Interface contacts:
Residue A959 in protein 2 interacts with residue I755 in protein 1 (closest heavy-atom distance 4.4 Å).
Residue E962 in protein 2 contacts residue R756 in protein 1 (closest heavy-atom distance 4.4 Å).
Residue A959 in protein 2 is in contact with residue R756 in protein 1 (closest heavy-atom distance 3.7 Å).
Residue M956 in protein 2 interacts with residue I755 in protein 1 (closest heavy-atom distance 3.8 Å).
Residue R960 in protein 2 is in contact with residue I755 in protein 1 (closest heavy-atom distance 3.9 Å).
Residue A959 in protein 2 interacts with residue A759 in protein 1 (closest heavy-atom distance 4.7 Å).
Residue R960 in protein 2 contacts residue E762 in protein 1 (closest heavy-atom distance 4.6 Å).
Residue R978 in protein 2 contacts residue R756 in protein 1 (closest heavy-atom distance 3.3 Å).
Residue R960 in protein 2 contacts residue A759 in protein 1 (closest heavy-atom distance 3.7 Å).

The following describes two proteins that form a bound complex.

Sequence of protein 2:
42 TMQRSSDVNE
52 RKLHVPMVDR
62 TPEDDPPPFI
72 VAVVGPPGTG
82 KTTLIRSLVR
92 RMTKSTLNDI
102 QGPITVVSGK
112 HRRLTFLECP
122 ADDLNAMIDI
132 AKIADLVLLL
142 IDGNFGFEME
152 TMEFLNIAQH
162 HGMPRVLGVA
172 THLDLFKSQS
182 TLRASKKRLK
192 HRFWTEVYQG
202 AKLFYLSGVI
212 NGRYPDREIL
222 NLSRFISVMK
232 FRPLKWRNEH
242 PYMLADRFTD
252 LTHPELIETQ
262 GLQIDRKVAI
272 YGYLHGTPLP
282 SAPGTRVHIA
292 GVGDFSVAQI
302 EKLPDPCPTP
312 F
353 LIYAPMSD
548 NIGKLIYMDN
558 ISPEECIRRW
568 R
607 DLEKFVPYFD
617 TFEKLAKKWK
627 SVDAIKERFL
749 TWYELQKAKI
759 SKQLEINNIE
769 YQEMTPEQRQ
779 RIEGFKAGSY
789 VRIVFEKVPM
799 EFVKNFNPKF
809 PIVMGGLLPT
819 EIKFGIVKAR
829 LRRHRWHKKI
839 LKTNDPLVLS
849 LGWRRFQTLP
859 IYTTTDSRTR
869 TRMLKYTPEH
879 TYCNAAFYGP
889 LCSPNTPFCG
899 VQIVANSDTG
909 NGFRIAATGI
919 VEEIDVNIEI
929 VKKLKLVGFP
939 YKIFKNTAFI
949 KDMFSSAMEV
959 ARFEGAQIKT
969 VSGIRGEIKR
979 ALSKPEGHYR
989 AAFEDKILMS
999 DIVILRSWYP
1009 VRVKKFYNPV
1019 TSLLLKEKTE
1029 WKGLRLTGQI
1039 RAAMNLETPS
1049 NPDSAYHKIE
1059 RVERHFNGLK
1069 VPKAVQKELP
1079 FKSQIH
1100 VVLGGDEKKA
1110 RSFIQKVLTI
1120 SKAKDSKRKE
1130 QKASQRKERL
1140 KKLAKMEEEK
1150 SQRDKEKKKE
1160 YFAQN

Sequence of protein 1:
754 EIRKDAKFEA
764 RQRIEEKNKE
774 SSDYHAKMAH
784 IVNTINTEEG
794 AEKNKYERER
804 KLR